Sequence of chain A:
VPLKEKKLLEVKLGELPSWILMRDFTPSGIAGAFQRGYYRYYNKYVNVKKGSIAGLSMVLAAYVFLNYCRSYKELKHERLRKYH

Contacts between the two chains:
Residue S89 in chain B is in contact with residue H88 in chain A (closest heavy-atom distance 2.9 Å).
Residue P48 in chain B interacts with residue K53 in chain A (closest heavy-atom distance 3.1 Å).
Residue V113 in chain B is in contact with residue I57 in chain A (closest heavy-atom distance 3.9 Å).
Residue P48 in chain B interacts with residue K54 in chain A (closest heavy-atom distance 4.9 Å).
Residue G51 in chain B is in contact with residue V52 in chain A (closest heavy-atom distance 3.7 Å).
Residue L58 in chain B contacts residue S61 in chain A (closest heavy-atom distance 4.2 Å).
Residue P97 in chain B interacts with residue E82 in chain A (closest heavy-atom distance 3.2 Å).
Residue V94 in chain B is in contact with residue R83 in chain A (closest heavy-atom distance 4.6 Å).
Residue E91 in chain B is in contact with residue R85 in chain A (closest heavy-atom distance 5.0 Å).
Residue Y93 in chain B is in contact with residue Y76 in chain A (closest heavy-atom distance 4.8 Å).
Residue G51 in chain B contacts residue S56 in chain A (closest heavy-atom distance 4.9 Å).
Residue E98 in chain B is in contact with residue L79 in chain A (closest heavy-atom distance 4.9 Å).
Residue E49 in chain B is in contact with residue K54 in chain A (closest heavy-atom distance 3.2 Å).
Residue V94 in chain B interacts with residue L79 in chain A (closest heavy-atom distance 4.2 Å).
Residue E62 in chain B is in contact with residue Y49 in chain A (closest heavy-atom distance 3.9 Å).
Residue E91 in chain B contacts residue H88 in chain A (closest heavy-atom distance 3.7 Å).
Residue T96 in chain B interacts with residue L79 in chain A (closest heavy-atom distance 3.3 Å).
Residue P48 in chain B interacts with residue N51 in chain A (closest heavy-atom distance 3.9 Å).
Residue V54 in chain B interacts with residue Y49 in chain A (closest heavy-atom distance 4.4 Å).
Residue E91 in chain B contacts residue Y76 in chain A (closest heavy-atom distance 3.2 Å).
Residue P60 in chain B contacts residue M62 in chain A (closest heavy-atom distance 3.8 Å).
Residue E49 in chain B interacts with residue K53 in chain A (closest heavy-atom distance 3.7 Å).
Residue D125 in chain B interacts with residue K53 in chain A (closest heavy-atom distance 4.0 Å).
Residue P48 in chain B contacts residue V52 in chain A (closest heavy-atom distance 3.4 Å).
Residue L47 in chain B contacts residue N51 in chain A (closest heavy-atom distance 3.4 Å).
Residue G57 in chain B is in contact with residue S61 in chain A (closest heavy-atom distance 3.0 Å).
Residue E49 in chain B interacts with residue V52 in chain A (closest heavy-atom distance 5.0 Å).
Residue I59 in chain B interacts with residue M62 in chain A (closest heavy-atom distance 4.0 Å).
Residue K53 in chain B contacts residue Y49 in chain A (closest heavy-atom distance 4.8 Å).
Residue H50 in chain B interacts with residue K54 in chain A (closest heavy-atom distance 3.3 Å).
Residue V94 in chain B is in contact with residue Y76 in chain A (closest heavy-atom distance 4.5 Å).
Residue E62 in chain B contacts residue K48 in chain A (closest heavy-atom distance 3.7 Å).
Residue L58 in chain B is in contact with residue M62 in chain A (closest heavy-atom distance 3.4 Å).
Residue E91 in chain B is in contact with residue L84 in chain A (closest heavy-atom distance 4.0 Å).
Residue K90 in chain B interacts with residue H88 in chain A (closest heavy-atom distance 4.0 Å).
Residue T96 in chain B is in contact with residue E82 in chain A (closest heavy-atom distance 3.3 Å).
Residue H50 in chain B contacts residue V52 in chain A (closest heavy-atom distance 4.4 Å).
Residue F66 in chain B interacts with residue L13 in chain A (closest heavy-atom distance 4.9 Å).
Residue G52 in chain B contacts residue Y49 in chain A (closest heavy-atom distance 3.5 Å).
Residue G57 in chain B interacts with residue M62 in chain A (closest heavy-atom distance 4.6 Å).
Residue L47 in chain B contacts residue K53 in chain A (closest heavy-atom distance 3.6 Å).
Residue V54 in chain B interacts with residue A58 in chain A (closest heavy-atom distance 3.7 Å).
Residue I95 in chain B is in contact with residue E82 in chain A (closest heavy-atom distance 2.9 Å).
Residue P60 in chain B contacts residue Y49 in chain A (closest heavy-atom distance 3.2 Å).
Residue P48 in chain B interacts with residue N47 in chain A (closest heavy-atom distance 4.6 Å).
Residue G51 in chain B contacts residue K48 in chain A (closest heavy-atom distance 3.5 Å).
Residue V94 in chain B is in contact with residue Y72 in chain A (closest heavy-atom distance 3.2 Å).
Residue V54 in chain B interacts with residue M62 in chain A (closest heavy-atom distance 3.7 Å).
Residue G52 in chain B is in contact with residue K48 in chain A (closest heavy-atom distance 4.1 Å).
Residue L58 in chain B is in contact with residue A65 in chain A (closest heavy-atom distance 4.0 Å).
Residue E91 in chain B contacts residue R83 in chain A (closest heavy-atom distance 3.3 Å).
Residue V94 in chain B is in contact with residue E82 in chain A (closest heavy-atom distance 3.7 Å).
Residue Y93 in chain B is in contact with residue Y72 in chain A (closest heavy-atom distance 3.2 Å).
Residue I92 in chain B contacts residue Y76 in chain A (closest heavy-atom distance 3.2 Å).
Residue D125 in chain B is in contact with residue K54 in chain A (closest heavy-atom distance 4.8 Å).
Residue L47 in chain B contacts residue V52 in chain A (closest heavy-atom distance 3.6 Å).
Residue I92 in chain B is in contact with residue Y72 in chain A (closest heavy-atom distance 3.7 Å).
Residue G51 in chain B is in contact with residue Y49 in chain A (closest heavy-atom distance 4.1 Å).
Residue G57 in chain B interacts with residue A58 in chain A (closest heavy-atom distance 3.9 Å).

The following describes two proteins that form a bound complex.

Sequence of chain B:
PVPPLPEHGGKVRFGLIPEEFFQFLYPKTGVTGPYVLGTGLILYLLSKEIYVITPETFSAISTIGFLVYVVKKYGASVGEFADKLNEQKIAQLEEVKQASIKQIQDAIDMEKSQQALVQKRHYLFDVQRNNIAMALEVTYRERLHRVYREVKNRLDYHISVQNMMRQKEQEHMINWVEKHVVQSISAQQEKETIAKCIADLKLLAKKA